The following describes two proteins that form a bound complex.

Interface contacts:
Residue N105 in protein 1 interacts with residue P13 in protein 2 (closest heavy-atom distance 4.6 Å).
Residue E109 in protein 1 contacts residue V11 in protein 2 (closest heavy-atom distance 4.5 Å).
Residue L106 in protein 1 is in contact with residue W14 in protein 2 (closest heavy-atom distance 4.0 Å).
Residue N105 in protein 1 contacts residue W14 in protein 2 (closest heavy-atom distance 3.1 Å).
Residue N110 in protein 1 interacts with residue V9 in protein 2 (closest heavy-atom distance 3.3 Å).
Residue E109 in protein 1 is in contact with residue P13 in protein 2 (closest heavy-atom distance 3.7 Å).
Residue L131 in protein 1 is in contact with residue V11 in protein 2 (closest heavy-atom distance 3.7 Å).
Residue I108 in protein 1 contacts residue G12 in protein 2 (closest heavy-atom distance 3.8 Å).
Residue I108 in protein 1 contacts residue V11 in protein 2 (closest heavy-atom distance 4.4 Å).
Residue E109 in protein 1 interacts with residue I10 in protein 2 (closest heavy-atom distance 2.9 Å).
Residue P107 in protein 1 interacts with residue I10 in protein 2 (closest heavy-atom distance 4.7 Å).
Residue N110 in protein 1 contacts residue T8 in protein 2 (closest heavy-atom distance 2.8 Å).
Residue G111 in protein 1 is in contact with residue V9 in protein 2 (closest heavy-atom distance 4.7 Å).
Residue N110 in protein 1 interacts with residue Q7 in protein 2 (closest heavy-atom distance 3.0 Å).
Residue L106 in protein 1 interacts with residue V11 in protein 2 (closest heavy-atom distance 3.7 Å).
Residue L133 in protein 1 contacts residue Q7 in protein 2 (closest heavy-atom distance 3.5 Å).
Residue L133 in protein 1 is in contact with residue V9 in protein 2 (closest heavy-atom distance 3.6 Å).
Residue L131 in protein 1 is in contact with residue V9 in protein 2 (closest heavy-atom distance 4.3 Å).
Residue S132 in protein 1 interacts with residue V9 in protein 2 (closest heavy-atom distance 4.2 Å).
Residue P107 in protein 1 contacts residue P13 in protein 2 (closest heavy-atom distance 3.5 Å).
Residue P107 in protein 1 is in contact with residue W14 in protein 2 (closest heavy-atom distance 3.7 Å).
Residue L133 in protein 1 contacts residue T8 in protein 2 (closest heavy-atom distance 3.6 Å).
Residue I108 in protein 1 contacts residue I10 in protein 2 (closest heavy-atom distance 3.7 Å).
Residue E109 in protein 1 contacts residue G12 in protein 2 (closest heavy-atom distance 3.3 Å).
Residue P107 in protein 1 is in contact with residue V11 in protein 2 (closest heavy-atom distance 3.5 Å).
Residue P107 in protein 1 interacts with residue G12 in protein 2 (closest heavy-atom distance 3.0 Å).
Residue N110 in protein 1 interacts with residue I10 in protein 2 (closest heavy-atom distance 3.0 Å).

Sequence of protein 1:
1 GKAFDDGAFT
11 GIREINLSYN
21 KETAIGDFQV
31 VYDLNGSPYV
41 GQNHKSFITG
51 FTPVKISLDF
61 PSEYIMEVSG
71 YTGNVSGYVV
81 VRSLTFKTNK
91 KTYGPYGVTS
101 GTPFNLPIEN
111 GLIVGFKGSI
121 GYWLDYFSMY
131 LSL

Sequence of protein 2:
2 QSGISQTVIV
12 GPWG